The following describes two proteins that form a bound complex.

Sequence of protein 2:
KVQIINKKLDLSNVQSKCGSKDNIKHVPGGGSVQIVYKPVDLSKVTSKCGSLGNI

Interface contacts:
Residue Q307 in protein 2 interacts with residue I308 in protein 1 (closest heavy-atom distance 3.0 Å).
Residue D314 in protein 2 is in contact with residue K298 in protein 1 (closest heavy-atom distance 2.8 Å).
Residue I278 in protein 2 interacts with residue I277 in protein 1 (closest heavy-atom distance 2.9 Å).
Residue N296 in protein 2 contacts residue S293 in protein 1 (closest heavy-atom distance 2.9 Å).
Residue K280 in protein 2 interacts with residue N279 in protein 1 (closest heavy-atom distance 2.9 Å).
Residue Q276 in protein 2 contacts residue I277 in protein 1 (closest heavy-atom distance 2.9 Å).
Residue V309 in protein 2 interacts with residue I308 in protein 1 (closest heavy-atom distance 2.9 Å).
Residue G304 in protein 2 is in contact with residue G303 in protein 1 (closest heavy-atom distance 2.9 Å).
Residue V318 in protein 2 contacts residue T319 in protein 1 (closest heavy-atom distance 3.0 Å).
Residue Q288 in protein 2 interacts with residue Q288 in protein 1 (closest heavy-atom distance 2.9 Å).
Residue N279 in protein 2 is in contact with residue N279 in protein 1 (closest heavy-atom distance 2.9 Å).
Residue K290 in protein 2 interacts with residue S289 in protein 1 (closest heavy-atom distance 2.8 Å).
Residue I278 in protein 2 contacts residue N279 in protein 1 (closest heavy-atom distance 2.8 Å).
Residue S289 in protein 2 contacts residue S289 in protein 1 (closest heavy-atom distance 3.1 Å).
Residue Q276 in protein 2 contacts residue V275 in protein 1 (closest heavy-atom distance 3.0 Å).
Residue S285 in protein 2 interacts with residue L284 in protein 1 (closest heavy-atom distance 3.0 Å).
Residue K294 in protein 2 contacts residue D295 in protein 1 (closest heavy-atom distance 3.1 Å).
Residue S320 in protein 2 interacts with residue S320 in protein 1 (closest heavy-atom distance 3.1 Å).
Residue S289 in protein 2 interacts with residue Q288 in protein 1 (closest heavy-atom distance 3.2 Å).
Residue I297 in protein 2 contacts residue N296 in protein 1 (closest heavy-atom distance 2.9 Å).
Residue I297 in protein 2 interacts with residue K298 in protein 1 (closest heavy-atom distance 2.9 Å).
Residue P312 in protein 2 is in contact with residue V313 in protein 1 (closest heavy-atom distance 2.9 Å).
Residue Q307 in protein 2 contacts residue V306 in protein 1 (closest heavy-atom distance 3.0 Å).
Residue K311 in protein 2 interacts with residue Y310 in protein 1 (closest heavy-atom distance 2.8 Å).
Residue L325 in protein 2 interacts with residue S324 in protein 1 (closest heavy-atom distance 3.2 Å).
Residue S285 in protein 2 interacts with residue N286 in protein 1 (closest heavy-atom distance 3.0 Å).
Residue V318 in protein 2 is in contact with residue K317 in protein 1 (closest heavy-atom distance 2.9 Å).
Residue V287 in protein 2 interacts with residue Q288 in protein 1 (closest heavy-atom distance 3.0 Å).
Residue D283 in protein 2 contacts residue L284 in protein 1 (closest heavy-atom distance 2.9 Å).
Residue N296 in protein 2 is in contact with residue N296 in protein 1 (closest heavy-atom distance 2.9 Å).
Residue G323 in protein 2 contacts residue S324 in protein 1 (closest heavy-atom distance 2.9 Å).
Residue D314 in protein 2 is in contact with residue S316 in protein 1 (closest heavy-atom distance 3.1 Å).
Residue S316 in protein 2 contacts residue K317 in protein 1 (closest heavy-atom distance 2.9 Å).
Residue L325 in protein 2 contacts residue G326 in protein 1 (closest heavy-atom distance 3.0 Å).
Residue K321 in protein 2 contacts residue S320 in protein 1 (closest heavy-atom distance 2.8 Å).
Residue V300 in protein 2 interacts with residue H299 in protein 1 (closest heavy-atom distance 2.9 Å).
Residue N327 in protein 2 is in contact with residue N327 in protein 1 (closest heavy-atom distance 2.9 Å).
Residue S320 in protein 2 interacts with residue T319 in protein 1 (closest heavy-atom distance 3.1 Å).
Residue K281 in protein 2 interacts with residue K281 in protein 1 (closest heavy-atom distance 3.2 Å).
Residue N327 in protein 2 is in contact with residue G326 in protein 1 (closest heavy-atom distance 3.2 Å).
Residue K274 in protein 2 interacts with residue V275 in protein 1 (closest heavy-atom distance 2.9 Å).
Residue C322 in protein 2 interacts with residue C322 in protein 1 (closest heavy-atom distance 3.2 Å).
Residue K281 in protein 2 contacts residue L282 in protein 1 (closest heavy-atom distance 3.1 Å).
Residue D314 in protein 2 interacts with residue V313 in protein 1 (closest heavy-atom distance 2.9 Å).
Residue K280 in protein 2 contacts residue K281 in protein 1 (closest heavy-atom distance 3.0 Å).
Residue D283 in protein 2 is in contact with residue L282 in protein 1 (closest heavy-atom distance 2.8 Å).
Residue K321 in protein 2 contacts residue D295 in protein 1 (closest heavy-atom distance 2.8 Å).
Residue V287 in protein 2 is in contact with residue N286 in protein 1 (closest heavy-atom distance 2.9 Å).
Residue S305 in protein 2 is in contact with residue S305 in protein 1 (closest heavy-atom distance 3.1 Å).
Residue D314 in protein 2 contacts residue L315 in protein 1 (closest heavy-atom distance 2.8 Å).
Residue G323 in protein 2 contacts residue C322 in protein 1 (closest heavy-atom distance 3.1 Å).
Residue S305 in protein 2 contacts residue V306 in protein 1 (closest heavy-atom distance 3.1 Å).
Residue V309 in protein 2 contacts residue Y310 in protein 1 (closest heavy-atom distance 3.0 Å).
Residue K294 in protein 2 interacts with residue S293 in protein 1 (closest heavy-atom distance 2.9 Å).
Residue N327 in protein 2 contacts residue S324 in protein 1 (closest heavy-atom distance 2.8 Å).
Residue K274 in protein 2 contacts residue K274 in protein 1 (closest heavy-atom distance 2.8 Å).
Residue G292 in protein 2 is in contact with residue S293 in protein 1 (closest heavy-atom distance 2.9 Å).
Residue G302 in protein 2 is in contact with residue P301 in protein 1 (closest heavy-atom distance 2.9 Å).
Residue I328 in protein 2 contacts residue N327 in protein 1 (closest heavy-atom distance 2.9 Å).
Residue N286 in protein 2 contacts residue N286 in protein 1 (closest heavy-atom distance 2.8 Å).

Sequence of protein 1:
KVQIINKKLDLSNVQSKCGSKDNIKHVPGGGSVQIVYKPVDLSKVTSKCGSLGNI